These two protein chains interact to form a complex.

Sequence of chain A:
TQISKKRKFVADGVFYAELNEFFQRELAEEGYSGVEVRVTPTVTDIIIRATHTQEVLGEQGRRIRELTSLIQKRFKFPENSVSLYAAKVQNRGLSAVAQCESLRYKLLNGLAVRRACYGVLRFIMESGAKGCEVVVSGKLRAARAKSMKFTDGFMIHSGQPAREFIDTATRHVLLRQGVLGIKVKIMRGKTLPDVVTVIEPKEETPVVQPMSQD

Sequence of chain B:
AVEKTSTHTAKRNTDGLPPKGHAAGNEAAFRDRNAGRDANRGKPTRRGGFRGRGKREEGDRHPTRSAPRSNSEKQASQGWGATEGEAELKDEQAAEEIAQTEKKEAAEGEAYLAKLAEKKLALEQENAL

Contacts between the two chains:
Residue V141 in chain A contacts residue W123 in chain B (closest heavy-atom distance 4.9 Å).
Residue Y123 in chain A contacts residue E131 in chain B (closest heavy-atom distance 4.8 Å).
Residue S152 in chain A interacts with residue W123 in chain B (closest heavy-atom distance 4.8 Å).
Residue A148 in chain A is in contact with residue N114 in chain B (closest heavy-atom distance 3.4 Å).
Residue G124 in chain A contacts residue A142 in chain B (closest heavy-atom distance 4.7 Å).
Residue F128 in chain A contacts residue E145 in chain B (closest heavy-atom distance 3.8 Å).
Residue K151 in chain A contacts residue W123 in chain B (closest heavy-atom distance 3.3 Å).
Residue R146 in chain A is in contact with residue G122 in chain B (closest heavy-atom distance 3.8 Å).
Residue R120 in chain A is in contact with residue A137 in chain B (closest heavy-atom distance 3.4 Å).
Residue Y123 in chain A interacts with residue E135 in chain B (closest heavy-atom distance 3.5 Å).
Residue R119 in chain A contacts residue T126 in chain B (closest heavy-atom distance 4.0 Å).
Residue G124 in chain A contacts residue I141 in chain B (closest heavy-atom distance 3.8 Å).
Residue R119 in chain A is in contact with residue W123 in chain B (closest heavy-atom distance 4.7 Å).
Residue A148 in chain A contacts residue R112 in chain B (closest heavy-atom distance 4.7 Å).
Residue L185 in chain A interacts with residue W123 in chain B (closest heavy-atom distance 4.6 Å).
Residue R149 in chain A is in contact with residue N114 in chain B (closest heavy-atom distance 4.7 Å).
Residue A147 in chain A interacts with residue N114 in chain B (closest heavy-atom distance 4.1 Å).
Residue R127 in chain A contacts residue A142 in chain B (closest heavy-atom distance 4.9 Å).
Residue M153 in chain A interacts with residue G124 in chain B (closest heavy-atom distance 4.7 Å).
Residue R146 in chain A contacts residue S115 in chain B (closest heavy-atom distance 4.5 Å).
Residue V118 in chain A contacts residue G124 in chain B (closest heavy-atom distance 4.0 Å).
Residue R146 in chain A interacts with residue Q118 in chain B (closest heavy-atom distance 3.1 Å).
Residue A117 in chain A interacts with residue W123 in chain B (closest heavy-atom distance 3.4 Å).
Residue R127 in chain A is in contact with residue E139 in chain B (closest heavy-atom distance 2.8 Å).
Residue A147 in chain A is in contact with residue A119 in chain B (closest heavy-atom distance 4.3 Å).
Residue G124 in chain A contacts residue A138 in chain B (closest heavy-atom distance 3.8 Å).
Residue A147 in chain A is in contact with residue S113 in chain B (closest heavy-atom distance 4.5 Å).
Residue F128 in chain A is in contact with residue K146 in chain B (closest heavy-atom distance 3.5 Å).
Residue R120 in chain A contacts residue I141 in chain B (closest heavy-atom distance 4.5 Å).
Residue E131 in chain A interacts with residue K146 in chain B (closest heavy-atom distance 4.4 Å).
Residue F128 in chain A contacts residue A142 in chain B (closest heavy-atom distance 3.4 Å).
Residue R120 in chain A contacts residue K133 in chain B (closest heavy-atom distance 4.3 Å).
Residue M153 in chain A contacts residue W123 in chain B (closest heavy-atom distance 3.9 Å).
Residue R149 in chain A contacts residue R104 in chain B (closest heavy-atom distance 4.3 Å).
Residue A148 in chain A is in contact with residue S113 in chain B (closest heavy-atom distance 4.4 Å).
Residue R146 in chain A contacts residue A119 in chain B (closest heavy-atom distance 4.0 Å).
Residue A117 in chain A is in contact with residue G124 in chain B (closest heavy-atom distance 4.9 Å).
Residue V118 in chain A contacts residue G122 in chain B (closest heavy-atom distance 4.5 Å).
Residue R119 in chain A contacts residue D134 in chain B (closest heavy-atom distance 4.2 Å).
Residue R97 in chain A interacts with residue E148 in chain B (closest heavy-atom distance 4.5 Å).
Residue R119 in chain A is in contact with residue A125 in chain B (closest heavy-atom distance 2.8 Å).
Residue A117 in chain A is in contact with residue G122 in chain B (closest heavy-atom distance 4.8 Å).
Residue R120 in chain A contacts residue D134 in chain B (closest heavy-atom distance 2.6 Å).
Residue R119 in chain A is in contact with residue G124 in chain B (closest heavy-atom distance 3.5 Å).
Residue G143 in chain A is in contact with residue W123 in chain B (closest heavy-atom distance 4.0 Å).
Residue Q95 in chain A is in contact with residue E153 in chain B (closest heavy-atom distance 3.2 Å).
Residue R146 in chain A contacts residue Q121 in chain B (closest heavy-atom distance 2.3 Å).
Residue R146 in chain A is in contact with residue S113 in chain B (closest heavy-atom distance 4.6 Å).
Residue S142 in chain A contacts residue W123 in chain B (closest heavy-atom distance 4.9 Å).
Residue R120 in chain A interacts with residue A138 in chain B (closest heavy-atom distance 4.9 Å).
Residue R119 in chain A interacts with residue E131 in chain B (closest heavy-atom distance 2.2 Å).
Residue R127 in chain A contacts residue A138 in chain B (closest heavy-atom distance 3.3 Å).
Residue L145 in chain A interacts with residue G122 in chain B (closest heavy-atom distance 3.8 Å).
Residue R97 in chain A interacts with residue A149 in chain B (closest heavy-atom distance 3.9 Å).
Residue V118 in chain A interacts with residue W123 in chain B (closest heavy-atom distance 3.3 Å).
Residue L116 in chain A interacts with residue G122 in chain B (closest heavy-atom distance 4.8 Å).
Residue R97 in chain A interacts with residue E145 in chain B (closest heavy-atom distance 3.5 Å).
Residue R127 in chain A interacts with residue E135 in chain B (closest heavy-atom distance 3.2 Å).
Residue Y123 in chain A is in contact with residue A138 in chain B (closest heavy-atom distance 4.4 Å).
Residue L145 in chain A interacts with residue W123 in chain B (closest heavy-atom distance 3.4 Å).